Sequence of the second protein:
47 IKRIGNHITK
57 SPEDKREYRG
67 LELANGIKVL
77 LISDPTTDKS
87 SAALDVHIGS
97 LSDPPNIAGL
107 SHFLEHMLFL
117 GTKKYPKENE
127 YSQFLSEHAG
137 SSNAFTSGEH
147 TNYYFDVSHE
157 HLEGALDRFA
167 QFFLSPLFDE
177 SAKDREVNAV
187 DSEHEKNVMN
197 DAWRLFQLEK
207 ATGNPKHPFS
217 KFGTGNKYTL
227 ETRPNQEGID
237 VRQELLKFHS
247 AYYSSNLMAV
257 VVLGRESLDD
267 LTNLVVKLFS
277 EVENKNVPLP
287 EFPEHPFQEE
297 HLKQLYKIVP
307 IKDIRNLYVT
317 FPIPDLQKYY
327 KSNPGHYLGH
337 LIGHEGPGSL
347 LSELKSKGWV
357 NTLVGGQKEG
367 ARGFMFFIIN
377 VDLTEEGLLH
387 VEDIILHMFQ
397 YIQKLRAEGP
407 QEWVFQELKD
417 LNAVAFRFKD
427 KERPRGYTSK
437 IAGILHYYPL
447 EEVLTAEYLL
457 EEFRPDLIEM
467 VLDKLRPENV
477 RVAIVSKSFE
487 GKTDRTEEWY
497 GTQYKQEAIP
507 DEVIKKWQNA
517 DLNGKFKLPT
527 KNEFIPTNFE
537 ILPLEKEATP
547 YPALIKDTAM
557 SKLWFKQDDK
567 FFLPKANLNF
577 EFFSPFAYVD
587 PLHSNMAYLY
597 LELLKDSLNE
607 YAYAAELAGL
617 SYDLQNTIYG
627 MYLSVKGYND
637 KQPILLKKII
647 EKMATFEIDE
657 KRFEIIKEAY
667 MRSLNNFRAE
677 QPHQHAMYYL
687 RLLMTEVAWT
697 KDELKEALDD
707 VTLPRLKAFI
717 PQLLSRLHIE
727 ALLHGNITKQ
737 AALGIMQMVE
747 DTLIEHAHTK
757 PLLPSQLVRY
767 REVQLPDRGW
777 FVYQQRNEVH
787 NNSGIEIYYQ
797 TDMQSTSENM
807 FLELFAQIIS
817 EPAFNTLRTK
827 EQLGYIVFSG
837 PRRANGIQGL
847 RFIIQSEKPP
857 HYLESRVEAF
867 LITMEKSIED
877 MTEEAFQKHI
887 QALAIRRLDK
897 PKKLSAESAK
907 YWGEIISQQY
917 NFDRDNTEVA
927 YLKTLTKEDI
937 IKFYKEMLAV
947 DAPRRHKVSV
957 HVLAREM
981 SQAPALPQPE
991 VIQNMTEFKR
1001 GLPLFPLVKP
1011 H

This data describes a binding interaction between two proteins.

Contacts between the two chains:
Residue F141 in the second protein contacts residue Y14 in the first protein (closest heavy-atom distance 4.9 Å).
Residue W199 in the second protein is in contact with residue C11 in the first protein (closest heavy-atom distance 4.2 Å).
Residue F820 in the second protein contacts residue Y14 in the first protein (closest heavy-atom distance 4.0 Å).
Residue N193 in the second protein interacts with residue S12 in the first protein (closest heavy-atom distance 4.9 Å).
Residue I832 in the second protein is in contact with residue L16 in the first protein (closest heavy-atom distance 3.8 Å).
Residue N139 in the second protein interacts with residue L13 in the first protein (closest heavy-atom distance 3.9 Å).
Residue T220 in the second protein interacts with residue S12 in the first protein (closest heavy-atom distance 4.0 Å).
Residue N139 in the second protein interacts with residue Y14 in the first protein (closest heavy-atom distance 3.7 Å).
Residue Y831 in the second protein interacts with residue Y14 in the first protein (closest heavy-atom distance 3.6 Å).
Residue L116 in the second protein interacts with residue Y14 in the first protein (closest heavy-atom distance 4.1 Å).
Residue F115 in the second protein is in contact with residue Y14 in the first protein (closest heavy-atom distance 3.5 Å).
Residue F141 in the second protein is in contact with residue C7 in the first protein (closest heavy-atom distance 4.1 Å).
Residue Y150 in the second protein interacts with residue L13 in the first protein (closest heavy-atom distance 4.2 Å).
Residue S138 in the second protein contacts residue Y14 in the first protein (closest heavy-atom distance 5.0 Å).
Residue H108 in the second protein is in contact with residue S12 in the first protein (closest heavy-atom distance 3.4 Å).
Residue E111 in the second protein interacts with residue Y14 in the first protein (closest heavy-atom distance 3.8 Å).
Residue H108 in the second protein contacts residue L13 in the first protein (closest heavy-atom distance 4.3 Å).
Residue R824 in the second protein interacts with residue Y14 in the first protein (closest heavy-atom distance 3.3 Å).
Residue E189 in the second protein is in contact with residue S12 in the first protein (closest heavy-atom distance 3.0 Å).
Residue F141 in the second protein is in contact with residue S12 in the first protein (closest heavy-atom distance 3.1 Å).
Residue A140 in the second protein is in contact with residue S12 in the first protein (closest heavy-atom distance 4.5 Å).
Residue A140 in the second protein contacts residue L13 in the first protein (closest heavy-atom distance 3.4 Å).
Residue T142 in the second protein is in contact with residue C11 in the first protein (closest heavy-atom distance 4.1 Å).
Residue Y831 in the second protein is in contact with residue L16 in the first protein (closest heavy-atom distance 4.2 Å).
Residue E111 in the second protein interacts with residue S12 in the first protein (closest heavy-atom distance 4.9 Å).
Residue T142 in the second protein contacts residue S12 in the first protein (closest heavy-atom distance 3.7 Å).
Residue F202 in the second protein is in contact with residue I10 in the first protein (closest heavy-atom distance 3.8 Å).
Residue H112 in the second protein interacts with residue Y14 in the first protein (closest heavy-atom distance 3.5 Å).
Residue W199 in the second protein contacts residue S12 in the first protein (closest heavy-atom distance 3.9 Å).
Residue E111 in the second protein interacts with residue L13 in the first protein (closest heavy-atom distance 4.5 Å).
Residue N139 in the second protein interacts with residue E17 in the first protein (closest heavy-atom distance 3.0 Å).
Residue Y831 in the second protein interacts with residue Q15 in the first protein (closest heavy-atom distance 4.1 Å).
Residue Y831 in the second protein is in contact with residue L13 in the first protein (closest heavy-atom distance 2.5 Å).
Residue F141 in the second protein contacts residue C11 in the first protein (closest heavy-atom distance 3.9 Å).
Residue S137 in the second protein interacts with residue Q15 in the first protein (closest heavy-atom distance 4.4 Å).
Residue W199 in the second protein contacts residue I10 in the first protein (closest heavy-atom distance 3.2 Å).
Residue A140 in the second protein is in contact with residue Y14 in the first protein (closest heavy-atom distance 2.9 Å).
Residue E189 in the second protein interacts with residue L13 in the first protein (closest heavy-atom distance 4.4 Å).
Residue A140 in the second protein interacts with residue Q15 in the first protein (closest heavy-atom distance 5.0 Å).
Residue S137 in the second protein interacts with residue E17 in the first protein (closest heavy-atom distance 5.0 Å).
Residue S128 in the second protein is in contact with residue Q15 in the first protein (closest heavy-atom distance 4.9 Å).
Residue R431 in the second protein contacts residue E17 in the first protein (closest heavy-atom distance 3.2 Å).
Residue A198 in the second protein contacts residue I10 in the first protein (closest heavy-atom distance 3.6 Å).
Residue F141 in the second protein contacts residue L13 in the first protein (closest heavy-atom distance 3.8 Å).
Residue S138 in the second protein contacts residue Q15 in the first protein (closest heavy-atom distance 3.1 Å).
Residue N139 in the second protein contacts residue Q15 in the first protein (closest heavy-atom distance 3.2 Å).
Residue F820 in the second protein is in contact with residue Q15 in the first protein (closest heavy-atom distance 3.5 Å).

Sequence of the first protein:
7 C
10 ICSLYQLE